Interface contacts:
Residue F14 in chain B contacts residue Y210 in chain A (closest heavy-atom distance 3.7 Å).
Residue V36 in chain B interacts with residue R49 in chain A (closest heavy-atom distance 4.5 Å).
Residue V47 in chain B interacts with residue F34 in chain A (closest heavy-atom distance 4.3 Å).
Residue V36 in chain B contacts residue D46 in chain A (closest heavy-atom distance 4.6 Å).
Residue Y40 in chain B interacts with residue D46 in chain A (closest heavy-atom distance 3.4 Å).
Residue T43 in chain B is in contact with residue Q42 in chain A (closest heavy-atom distance 4.0 Å).
Residue Y210 in chain B is in contact with residue F14 in chain A (closest heavy-atom distance 3.5 Å).
Residue F54 in chain B interacts with residue P35 in chain A (closest heavy-atom distance 3.6 Å).
Residue S15 in chain B interacts with residue E16 in chain A (closest heavy-atom distance 3.0 Å).
Residue D46 in chain B interacts with residue F34 in chain A (closest heavy-atom distance 3.7 Å).
Residue E53 in chain B interacts with residue V36 in chain A (closest heavy-atom distance 4.3 Å).
Residue D46 in chain B is in contact with residue T43 in chain A (closest heavy-atom distance 3.2 Å).
Residue K39 in chain B interacts with residue R49 in chain A (closest heavy-atom distance 3.6 Å).
Residue G13 in chain B interacts with residue E16 in chain A (closest heavy-atom distance 3.0 Å).
Residue G13 in chain B interacts with residue L12 in chain A (closest heavy-atom distance 4.4 Å).
Residue Y210 in chain B is in contact with residue F54 in chain A (closest heavy-atom distance 4.0 Å).
Residue F54 in chain B contacts residue Y210 in chain A (closest heavy-atom distance 4.0 Å).
Residue V36 in chain B contacts residue E53 in chain A (closest heavy-atom distance 4.2 Å).
Residue E16 in chain B is in contact with residue S15 in chain A (closest heavy-atom distance 2.8 Å).
Residue P35 in chain B contacts residue F54 in chain A (closest heavy-atom distance 3.4 Å).
Residue P38 in chain B is in contact with residue D46 in chain A (closest heavy-atom distance 3.0 Å).
Residue Y40 in chain B contacts residue F83 in chain A (closest heavy-atom distance 4.0 Å).
Residue K50 in chain B contacts residue F34 in chain A (closest heavy-atom distance 4.4 Å).
Residue P35 in chain B contacts residue K50 in chain A (closest heavy-atom distance 3.9 Å).
Residue K50 in chain B is in contact with residue P35 in chain A (closest heavy-atom distance 3.9 Å).
Residue Y210 in chain B interacts with residue K50 in chain A (closest heavy-atom distance 4.5 Å).
Residue F34 in chain B interacts with residue V47 in chain A (closest heavy-atom distance 4.4 Å).
Residue G13 in chain B contacts residue G11 in chain A (closest heavy-atom distance 4.3 Å).
Residue Q42 in chain B interacts with residue Y40 in chain A (closest heavy-atom distance 3.6 Å).
Residue Y40 in chain B contacts residue I45 in chain A (closest heavy-atom distance 3.6 Å).
Residue R211 in chain B interacts with residue F14 in chain A (closest heavy-atom distance 3.5 Å).
Residue D46 in chain B is in contact with residue P38 in chain A (closest heavy-atom distance 3.1 Å).
Residue R49 in chain B contacts residue K39 in chain A (closest heavy-atom distance 3.7 Å).
Residue T43 in chain B is in contact with residue D46 in chain A (closest heavy-atom distance 3.2 Å).
Residue G13 in chain B is in contact with residue G13 in chain A (closest heavy-atom distance 3.8 Å).
Residue E10 in chain B interacts with residue E10 in chain A (closest heavy-atom distance 3.9 Å).
Residue Y40 in chain B interacts with residue Q42 in chain A (closest heavy-atom distance 3.6 Å).
Residue K50 in chain B contacts residue Y210 in chain A (closest heavy-atom distance 4.4 Å).
Residue I45 in chain B is in contact with residue Y40 in chain A (closest heavy-atom distance 3.8 Å).
Residue E16 in chain B contacts residue G13 in chain A (closest heavy-atom distance 3.1 Å).
Residue K39 in chain B interacts with residue D46 in chain A (closest heavy-atom distance 3.0 Å).
Residue S15 in chain B interacts with residue S15 in chain A (closest heavy-atom distance 3.8 Å).
Residue K50 in chain B contacts residue V36 in chain A (closest heavy-atom distance 3.9 Å).
Residue E16 in chain B is in contact with residue E16 in chain A (closest heavy-atom distance 3.8 Å).
Residue E16 in chain B is in contact with residue F14 in chain A (closest heavy-atom distance 3.1 Å).
Residue Q42 in chain B is in contact with residue Q42 in chain A (closest heavy-atom distance 3.3 Å).
Residue R58 in chain B is in contact with residue Y210 in chain A (closest heavy-atom distance 3.9 Å).
Residue D46 in chain B interacts with residue Y40 in chain A (closest heavy-atom distance 3.6 Å).
Residue F14 in chain B contacts residue R211 in chain A (closest heavy-atom distance 3.6 Å).
Residue G11 in chain B interacts with residue G13 in chain A (closest heavy-atom distance 4.2 Å).
Residue D46 in chain B interacts with residue K39 in chain A (closest heavy-atom distance 3.1 Å).
Residue Q42 in chain B interacts with residue T43 in chain A (closest heavy-atom distance 4.0 Å).
Residue F83 in chain B interacts with residue Y40 in chain A (closest heavy-atom distance 4.0 Å).
Residue F34 in chain B contacts residue D46 in chain A (closest heavy-atom distance 3.8 Å).
Residue V36 in chain B contacts residue K50 in chain A (closest heavy-atom distance 3.7 Å).
Residue T43 in chain B is in contact with residue T43 in chain A (closest heavy-atom distance 3.6 Å).
Residue F14 in chain B contacts residue E16 in chain A (closest heavy-atom distance 3.1 Å).
Residue L12 in chain B interacts with residue G13 in chain A (closest heavy-atom distance 4.3 Å).
Residue Y210 in chain B is in contact with residue R58 in chain A (closest heavy-atom distance 4.0 Å).
Residue F34 in chain B is in contact with residue K50 in chain A (closest heavy-atom distance 4.2 Å).

Sequence of chain B:
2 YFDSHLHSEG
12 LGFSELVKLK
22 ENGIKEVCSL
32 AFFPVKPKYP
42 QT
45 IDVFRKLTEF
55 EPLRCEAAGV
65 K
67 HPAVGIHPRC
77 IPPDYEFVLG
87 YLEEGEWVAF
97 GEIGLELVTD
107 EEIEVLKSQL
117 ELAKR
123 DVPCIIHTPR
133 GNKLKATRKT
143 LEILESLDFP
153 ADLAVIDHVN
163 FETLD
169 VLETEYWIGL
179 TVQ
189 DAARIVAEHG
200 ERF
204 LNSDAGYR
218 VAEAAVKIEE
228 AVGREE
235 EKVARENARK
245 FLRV

The following describes two proteins that form a bound complex.

Sequence of chain A:
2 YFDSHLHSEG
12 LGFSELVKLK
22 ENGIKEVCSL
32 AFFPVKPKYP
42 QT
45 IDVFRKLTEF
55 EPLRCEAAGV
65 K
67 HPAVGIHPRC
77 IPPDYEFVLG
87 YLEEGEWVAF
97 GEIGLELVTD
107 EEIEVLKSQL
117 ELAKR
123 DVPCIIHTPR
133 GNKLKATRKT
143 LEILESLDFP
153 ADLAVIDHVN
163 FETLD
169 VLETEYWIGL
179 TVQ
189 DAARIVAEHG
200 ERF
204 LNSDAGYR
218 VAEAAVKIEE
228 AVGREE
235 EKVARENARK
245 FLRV